Interface contacts:
Residue R954 in protein 2 contacts residue V366 in protein 1 (closest heavy-atom distance 3.0 Å).
Residue I1112 in protein 2 contacts residue K52 in protein 1 (closest heavy-atom distance 2.9 Å).
Residue A1058 in protein 2 is in contact with residue K123 in protein 1 (closest heavy-atom distance 3.5 Å).
Residue Y1037 in protein 2 interacts with residue R128 in protein 1 (closest heavy-atom distance 3.5 Å).
Residue H1127 in protein 2 interacts with residue V43 in protein 1 (closest heavy-atom distance 3.4 Å).
Residue Y1113 in protein 2 is in contact with residue K42 in protein 1 (closest heavy-atom distance 3.2 Å).
Residue P1124 in protein 2 contacts residue H226 in protein 1 (closest heavy-atom distance 3.5 Å).
Residue G950 in protein 2 is in contact with residue E370 in protein 1 (closest heavy-atom distance 3.5 Å).
Residue P1130 in protein 2 contacts residue M51 in protein 1 (closest heavy-atom distance 3.5 Å).
Residue R1119 in protein 2 contacts residue D80 in protein 1 (closest heavy-atom distance 2.7 Å).
Residue G1056 in protein 2 contacts residue N120 in protein 1 (closest heavy-atom distance 3.0 Å).
Residue V1054 in protein 2 interacts with residue A121 in protein 1 (closest heavy-atom distance 3.2 Å).
Residue Y1101 in protein 2 is in contact with residue A96 in protein 1 (closest heavy-atom distance 3.2 Å).
Residue T1095 in protein 2 contacts residue Q105 in protein 1 (closest heavy-atom distance 3.5 Å).
Residue E1116 in protein 2 interacts with residue R67 in protein 1 (closest heavy-atom distance 3.1 Å).
Residue I1122 in protein 2 interacts with residue F54 in protein 1 (closest heavy-atom distance 3.2 Å).
Residue P1124 in protein 2 is in contact with residue F54 in protein 1 (closest heavy-atom distance 3.4 Å).
Residue D1115 in protein 2 contacts residue T45 in protein 1 (closest heavy-atom distance 3.3 Å).
Residue W1120 in protein 2 contacts residue P77 in protein 1 (closest heavy-atom distance 3.4 Å).
Residue E1109 in protein 2 is in contact with residue R46 in protein 1 (closest heavy-atom distance 2.7 Å).
Residue K951 in protein 2 is in contact with residue E370 in protein 1 (closest heavy-atom distance 2.5 Å).
Residue D283 in protein 2 interacts with residue R369 in protein 1 (closest heavy-atom distance 3.4 Å).
Residue W1120 in protein 2 is in contact with residue D80 in protein 1 (closest heavy-atom distance 3.5 Å).
Residue E1110 in protein 2 contacts residue S84 in protein 1 (closest heavy-atom distance 3.3 Å).
Residue V289 in protein 2 contacts residue D358 in protein 1 (closest heavy-atom distance 3.4 Å).
Residue R398 in protein 2 is in contact with residue R369 in protein 1 (closest heavy-atom distance 3.3 Å).
Residue T1134 in protein 2 interacts with residue D40 in protein 1 (closest heavy-atom distance 3.2 Å).
Residue N287 in protein 2 is in contact with residue L365 in protein 1 (closest heavy-atom distance 3.5 Å).
Residue Y1029 in protein 2 contacts residue R128 in protein 1 (closest heavy-atom distance 3.4 Å).
Residue K257 in protein 2 is in contact with residue D358 in protein 1 (closest heavy-atom distance 2.8 Å).
Residue K257 in protein 2 contacts residue R359 in protein 1 (closest heavy-atom distance 3.2 Å).
Residue D252 in protein 2 is in contact with residue R359 in protein 1 (closest heavy-atom distance 3.2 Å).
Residue A1053 in protein 2 contacts residue N120 in protein 1 (closest heavy-atom distance 3.1 Å).
Residue R1013 in protein 2 contacts residue E270 in protein 1 (closest heavy-atom distance 3.3 Å).
Residue G1132 in protein 2 is in contact with residue R39 in protein 1 (closest heavy-atom distance 3.3 Å).
Residue E1110 in protein 2 is in contact with residue R88 in protein 1 (closest heavy-atom distance 2.4 Å).
Residue D283 in protein 2 contacts residue F362 in protein 1 (closest heavy-atom distance 3.2 Å).
Residue E1116 in protein 2 is in contact with residue D80 in protein 1 (closest heavy-atom distance 3.0 Å).
Residue R1091 in protein 2 contacts residue W95 in protein 1 (closest heavy-atom distance 3.1 Å).
Residue G1132 in protein 2 is in contact with residue D40 in protein 1 (closest heavy-atom distance 2.4 Å).
Residue Y290 in protein 2 contacts residue D358 in protein 1 (closest heavy-atom distance 2.8 Å).
Residue E1116 in protein 2 contacts residue R65 in protein 1 (closest heavy-atom distance 3.5 Å).
Residue R1091 in protein 2 interacts with residue L104 in protein 1 (closest heavy-atom distance 3.2 Å).
Residue Y1118 in protein 2 interacts with residue S53 in protein 1 (closest heavy-atom distance 3.1 Å).
Residue Y1113 in protein 2 interacts with residue R46 in protein 1 (closest heavy-atom distance 2.4 Å).
Residue Y1117 in protein 2 contacts residue L85 in protein 1 (closest heavy-atom distance 3.5 Å).
Residue V1054 in protein 2 interacts with residue N120 in protein 1 (closest heavy-atom distance 3.4 Å).
Residue Y1117 in protein 2 interacts with residue D80 in protein 1 (closest heavy-atom distance 3.4 Å).
Residue W1120 in protein 2 is in contact with residue Q76 in protein 1 (closest heavy-atom distance 3.5 Å).
Residue E1104 in protein 2 is in contact with residue R88 in protein 1 (closest heavy-atom distance 2.7 Å).
Residue Y1029 in protein 2 contacts residue Y127 in protein 1 (closest heavy-atom distance 3.4 Å).
Residue T1134 in protein 2 interacts with residue W38 in protein 1 (closest heavy-atom distance 2.9 Å).
Residue D1114 in protein 2 interacts with residue K52 in protein 1 (closest heavy-atom distance 3.0 Å).
Residue F1025 in protein 2 interacts with residue Y127 in protein 1 (closest heavy-atom distance 3.2 Å).
Residue K284 in protein 2 contacts residue F362 in protein 1 (closest heavy-atom distance 3.5 Å).
Residue E1061 in protein 2 contacts residue S117 in protein 1 (closest heavy-atom distance 2.8 Å).
Residue R1119 in protein 2 contacts residue L61 in protein 1 (closest heavy-atom distance 3.5 Å).
Residue R954 in protein 2 interacts with residue N367 in protein 1 (closest heavy-atom distance 2.5 Å).
Residue E1055 in protein 2 contacts residue T119 in protein 1 (closest heavy-atom distance 3.3 Å).
Residue D1114 in protein 2 interacts with residue P82 in protein 1 (closest heavy-atom distance 3.1 Å).

Sequence of protein 1:
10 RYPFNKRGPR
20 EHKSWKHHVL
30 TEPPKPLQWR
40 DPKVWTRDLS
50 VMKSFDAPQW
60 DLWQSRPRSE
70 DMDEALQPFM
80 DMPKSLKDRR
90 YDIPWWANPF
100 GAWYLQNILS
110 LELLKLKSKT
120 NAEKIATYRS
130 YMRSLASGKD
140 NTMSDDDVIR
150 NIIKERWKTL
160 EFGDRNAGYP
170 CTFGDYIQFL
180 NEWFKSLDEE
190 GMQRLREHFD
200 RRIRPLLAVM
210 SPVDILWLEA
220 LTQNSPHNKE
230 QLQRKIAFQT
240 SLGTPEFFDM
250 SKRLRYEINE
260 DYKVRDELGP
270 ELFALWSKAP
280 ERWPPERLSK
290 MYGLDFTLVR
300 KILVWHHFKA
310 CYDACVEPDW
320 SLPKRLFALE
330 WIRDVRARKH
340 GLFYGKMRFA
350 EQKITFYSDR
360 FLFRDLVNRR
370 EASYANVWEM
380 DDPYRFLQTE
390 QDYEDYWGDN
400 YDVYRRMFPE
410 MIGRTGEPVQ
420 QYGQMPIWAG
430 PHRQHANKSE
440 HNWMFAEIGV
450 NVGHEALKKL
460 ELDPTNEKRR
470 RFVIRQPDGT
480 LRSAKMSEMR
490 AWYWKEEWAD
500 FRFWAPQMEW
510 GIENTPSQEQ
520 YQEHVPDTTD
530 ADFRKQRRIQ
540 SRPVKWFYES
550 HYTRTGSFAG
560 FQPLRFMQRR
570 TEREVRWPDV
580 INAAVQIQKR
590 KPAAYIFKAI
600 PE

These two protein chains interact to form a complex.

Sequence of protein 2:
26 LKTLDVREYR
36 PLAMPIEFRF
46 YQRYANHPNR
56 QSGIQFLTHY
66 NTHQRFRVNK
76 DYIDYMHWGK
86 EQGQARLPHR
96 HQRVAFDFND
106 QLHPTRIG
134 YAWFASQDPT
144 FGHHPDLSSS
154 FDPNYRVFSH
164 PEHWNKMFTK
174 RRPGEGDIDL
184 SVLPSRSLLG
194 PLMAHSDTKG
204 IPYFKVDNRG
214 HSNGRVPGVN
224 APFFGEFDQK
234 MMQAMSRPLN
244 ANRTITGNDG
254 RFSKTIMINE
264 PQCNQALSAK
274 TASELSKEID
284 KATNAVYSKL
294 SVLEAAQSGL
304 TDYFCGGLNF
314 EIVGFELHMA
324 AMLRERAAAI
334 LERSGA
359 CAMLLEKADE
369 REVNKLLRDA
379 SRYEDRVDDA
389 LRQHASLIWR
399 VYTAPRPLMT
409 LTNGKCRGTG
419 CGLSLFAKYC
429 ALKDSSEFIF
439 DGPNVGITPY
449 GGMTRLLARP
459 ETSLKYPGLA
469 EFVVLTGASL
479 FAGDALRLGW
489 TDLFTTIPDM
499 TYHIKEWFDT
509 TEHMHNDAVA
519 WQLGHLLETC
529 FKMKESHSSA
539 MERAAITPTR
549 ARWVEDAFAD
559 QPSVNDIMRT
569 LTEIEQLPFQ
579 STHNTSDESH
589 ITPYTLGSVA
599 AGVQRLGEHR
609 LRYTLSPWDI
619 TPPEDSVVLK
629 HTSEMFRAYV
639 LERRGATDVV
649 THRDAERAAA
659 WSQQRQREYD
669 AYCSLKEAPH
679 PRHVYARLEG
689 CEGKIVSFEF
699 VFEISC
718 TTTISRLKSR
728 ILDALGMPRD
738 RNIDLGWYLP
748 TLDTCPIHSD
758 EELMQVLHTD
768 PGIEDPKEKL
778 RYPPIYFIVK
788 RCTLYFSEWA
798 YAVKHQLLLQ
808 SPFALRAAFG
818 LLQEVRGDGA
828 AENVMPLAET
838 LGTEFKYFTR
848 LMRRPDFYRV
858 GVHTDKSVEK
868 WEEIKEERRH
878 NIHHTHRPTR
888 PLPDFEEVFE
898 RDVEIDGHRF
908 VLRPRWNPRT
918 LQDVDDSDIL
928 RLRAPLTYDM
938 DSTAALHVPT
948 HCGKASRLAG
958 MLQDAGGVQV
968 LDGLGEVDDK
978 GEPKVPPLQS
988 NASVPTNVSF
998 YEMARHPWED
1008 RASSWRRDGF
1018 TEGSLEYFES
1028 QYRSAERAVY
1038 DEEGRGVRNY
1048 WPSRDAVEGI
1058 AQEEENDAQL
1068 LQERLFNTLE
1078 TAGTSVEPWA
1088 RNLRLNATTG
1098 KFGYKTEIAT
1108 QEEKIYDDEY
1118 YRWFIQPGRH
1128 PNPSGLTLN